Sequence of the second protein:
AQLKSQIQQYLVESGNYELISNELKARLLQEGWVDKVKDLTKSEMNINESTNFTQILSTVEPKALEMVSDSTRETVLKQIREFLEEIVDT

Residue-level contacts at the interface:
Residue F58 in the second protein is in contact with residue Y28 in the first protein (closest heavy-atom distance 3.5 Å).
Residue E90 in the second protein is in contact with residue R7 in the first protein (closest heavy-atom distance 3.2 Å).
Residue E66 in the second protein interacts with residue L27 in the first protein (closest heavy-atom distance 3.6 Å).
Residue I85 in the second protein contacts residue F22 in the first protein (closest heavy-atom distance 4.0 Å).
Residue K30 in the second protein contacts residue R26 in the first protein (closest heavy-atom distance 3.6 Å).
Residue R86 in the second protein contacts residue D12 in the first protein (closest heavy-atom distance 3.6 Å).
Residue Y22 in the second protein is in contact with residue F22 in the first protein (closest heavy-atom distance 3.4 Å).
Residue V93 in the second protein is in contact with residue R7 in the first protein (closest heavy-atom distance 2.5 Å).
Residue E90 in the second protein contacts residue I11 in the first protein (closest heavy-atom distance 3.9 Å).
Residue R78 in the second protein contacts residue Y19 in the first protein (closest heavy-atom distance 3.7 Å).
Residue V42 in the second protein contacts residue I30 in the first protein (closest heavy-atom distance 3.6 Å).
Residue E66 in the second protein interacts with residue H24 in the first protein (closest heavy-atom distance 2.7 Å).
Residue L62 in the second protein interacts with residue Y31 in the first protein (closest heavy-atom distance 3.4 Å).
Residue K43 in the second protein is in contact with residue E37 in the first protein (closest heavy-atom distance 3.1 Å).
Residue V73 in the second protein interacts with residue Y19 in the first protein (closest heavy-atom distance 3.9 Å).
Residue N57 in the second protein is in contact with residue R35 in the first protein (closest heavy-atom distance 3.7 Å).
Residue F58 in the second protein contacts residue R35 in the first protein (closest heavy-atom distance 3.5 Å).
Residue K9 in the second protein interacts with residue E17 in the first protein (closest heavy-atom distance 2.9 Å).
Residue R78 in the second protein interacts with residue R16 in the first protein (closest heavy-atom distance 4.0 Å).
Residue T46 in the second protein is in contact with residue Y31 in the first protein (closest heavy-atom distance 3.7 Å).
Residue A69 in the second protein contacts residue L27 in the first protein (closest heavy-atom distance 3.8 Å).
Residue V39 in the second protein contacts residue I30 in the first protein (closest heavy-atom distance 4.0 Å).
Residue K47 in the second protein contacts residue L38 in the first protein (closest heavy-atom distance 3.8 Å).
Residue L29 in the second protein contacts residue L23 in the first protein (closest heavy-atom distance 3.6 Å).
Residue W38 in the second protein is in contact with residue L27 in the first protein (closest heavy-atom distance 3.9 Å).
Residue L89 in the second protein is in contact with residue T15 in the first protein (closest heavy-atom distance 3.3 Å).
Residue L82 in the second protein is in contact with residue T15 in the first protein (closest heavy-atom distance 3.4 Å).
Residue L82 in the second protein interacts with residue Y19 in the first protein (closest heavy-atom distance 3.6 Å).
Residue Y22 in the second protein interacts with residue E25 in the first protein (closest heavy-atom distance 3.0 Å).
Residue V42 in the second protein contacts residue L27 in the first protein (closest heavy-atom distance 3.7 Å).
Residue R86 in the second protein interacts with residue I11 in the first protein (closest heavy-atom distance 4.0 Å).
Residue I25 in the second protein interacts with residue F22 in the first protein (closest heavy-atom distance 3.5 Å).
Residue L70 in the second protein is in contact with residue L23 in the first protein (closest heavy-atom distance 2.9 Å).
Residue L33 in the second protein interacts with residue R26 in the first protein (closest heavy-atom distance 3.6 Å).
Residue L16 in the second protein interacts with residue L18 in the first protein (closest heavy-atom distance 3.7 Å).
Residue M50 in the second protein interacts with residue R35 in the first protein (closest heavy-atom distance 3.5 Å).
Residue I85 in the second protein contacts residue L18 in the first protein (closest heavy-atom distance 3.6 Å).
Residue S26 in the second protein is in contact with residue R26 in the first protein (closest heavy-atom distance 3.6 Å).
Residue I85 in the second protein interacts with residue T15 in the first protein (closest heavy-atom distance 4.0 Å).
Residue S26 in the second protein is in contact with residue F22 in the first protein (closest heavy-atom distance 4.0 Å).
Residue L29 in the second protein is in contact with residue F22 in the first protein (closest heavy-atom distance 3.7 Å).
Residue F58 in the second protein interacts with residue Y31 in the first protein (closest heavy-atom distance 2.7 Å).
Residue T46 in the second protein interacts with residue S34 in the first protein (closest heavy-atom distance 3.3 Å).
Residue I85 in the second protein is in contact with residue Y19 in the first protein (closest heavy-atom distance 3.8 Å).
Residue W38 in the second protein is in contact with residue I30 in the first protein (closest heavy-atom distance 3.5 Å).
Residue L62 in the second protein contacts residue Y28 in the first protein (closest heavy-atom distance 3.6 Å).
Residue R86 in the second protein contacts residue T15 in the first protein (closest heavy-atom distance 3.6 Å).
Residue D94 in the second protein contacts residue R7 in the first protein (closest heavy-atom distance 3.3 Å).
Residue T56 in the second protein contacts residue R35 in the first protein (closest heavy-atom distance 2.8 Å).
Residue F58 in the second protein contacts residue M32 in the first protein (closest heavy-atom distance 3.8 Å).
Residue L89 in the second protein is in contact with residue I11 in the first protein (closest heavy-atom distance 3.8 Å).
Residue I61 in the second protein interacts with residue Y31 in the first protein (closest heavy-atom distance 3.3 Å).
Residue V81 in the second protein interacts with residue Y19 in the first protein (closest heavy-atom distance 4.0 Å).
Residue T46 in the second protein interacts with residue R35 in the first protein (closest heavy-atom distance 3.8 Å).
Residue Q13 in the second protein contacts residue M14 in the first protein (closest heavy-atom distance 3.3 Å).
Residue K43 in the second protein contacts residue S34 in the first protein (closest heavy-atom distance 3.8 Å).
Residue L89 in the second protein interacts with residue M14 in the first protein (closest heavy-atom distance 3.9 Å).
Residue T95 in the second protein interacts with residue R7 in the first protein (closest heavy-atom distance 3.2 Å).
Residue K9 in the second protein interacts with residue M14 in the first protein (closest heavy-atom distance 3.5 Å).
Residue K9 in the second protein is in contact with residue F10 in the first protein (closest heavy-atom distance 3.9 Å).

Sequence of the first protein:
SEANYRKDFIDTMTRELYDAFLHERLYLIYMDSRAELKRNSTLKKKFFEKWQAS

This data describes a binding interaction between two proteins.